Sequence of protein 1:
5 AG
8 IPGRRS

Interface contacts:
Residue N231 in protein 2 interacts with residue A5 in protein 1 (closest heavy-atom distance 2.8 Å).
Residue E19 in protein 2 contacts residue S13 in protein 1 (closest heavy-atom distance 2.5 Å).
Residue V51 in protein 2 is in contact with residue R11 in protein 1 (closest heavy-atom distance 3.5 Å).
Residue G58 in protein 2 interacts with residue R11 in protein 1 (closest heavy-atom distance 3.8 Å).
Residue G59 in protein 2 is in contact with residue R11 in protein 1 (closest heavy-atom distance 3.9 Å).
Residue E19 in protein 2 interacts with residue R11 in protein 1 (closest heavy-atom distance 4.4 Å).
Residue L179 in protein 2 is in contact with residue G6 in protein 1 (closest heavy-atom distance 3.8 Å).
Residue N180 in protein 2 interacts with residue I8 in protein 1 (closest heavy-atom distance 2.9 Å).
Residue N55 in protein 2 contacts residue R12 in protein 1 (closest heavy-atom distance 4.8 Å).
Residue K54 in protein 2 is in contact with residue I8 in protein 1 (closest heavy-atom distance 4.8 Å).
Residue S50 in protein 2 interacts with residue G10 in protein 1 (closest heavy-atom distance 4.3 Å).
Residue V51 in protein 2 contacts residue G10 in protein 1 (closest heavy-atom distance 3.5 Å).
Residue N55 in protein 2 contacts residue R11 in protein 1 (closest heavy-atom distance 2.9 Å).
Residue N231 in protein 2 is in contact with residue G6 in protein 1 (closest heavy-atom distance 2.9 Å).
Residue N55 in protein 2 interacts with residue G10 in protein 1 (closest heavy-atom distance 4.8 Å).
Residue E19 in protein 2 contacts residue R12 in protein 1 (closest heavy-atom distance 3.7 Å).
Residue L179 in protein 2 contacts residue I8 in protein 1 (closest heavy-atom distance 3.5 Å).
Residue G176 in protein 2 is in contact with residue I8 in protein 1 (closest heavy-atom distance 4.7 Å).
Residue L227 in protein 2 interacts with residue I8 in protein 1 (closest heavy-atom distance 3.9 Å).
Residue K54 in protein 2 is in contact with residue P9 in protein 1 (closest heavy-atom distance 4.3 Å).
Residue W235 in protein 2 is in contact with residue A5 in protein 1 (closest heavy-atom distance 3.5 Å).
Residue V51 in protein 2 contacts residue S13 in protein 1 (closest heavy-atom distance 3.7 Å).
Residue I224 in protein 2 is in contact with residue I8 in protein 1 (closest heavy-atom distance 3.9 Å).
Residue V51 in protein 2 contacts residue R12 in protein 1 (closest heavy-atom distance 3.7 Å).
Residue K54 in protein 2 is in contact with residue R11 in protein 1 (closest heavy-atom distance 3.9 Å).
Residue V183 in protein 2 is in contact with residue A5 in protein 1 (closest heavy-atom distance 4.6 Å).
Residue E187 in protein 2 interacts with residue A5 in protein 1 (closest heavy-atom distance 2.9 Å).
Residue Y186 in protein 2 interacts with residue A5 in protein 1 (closest heavy-atom distance 4.7 Å).
Residue V183 in protein 2 contacts residue G6 in protein 1 (closest heavy-atom distance 3.6 Å).
Residue Y24 in protein 2 is in contact with residue R11 in protein 1 (closest heavy-atom distance 4.2 Å).
Residue L234 in protein 2 contacts residue A5 in protein 1 (closest heavy-atom distance 3.2 Å).
Residue K127 in protein 2 is in contact with residue I8 in protein 1 (closest heavy-atom distance 4.0 Å).
Residue L48 in protein 2 is in contact with residue S13 in protein 1 (closest heavy-atom distance 4.2 Å).
Residue L227 in protein 2 interacts with residue P9 in protein 1 (closest heavy-atom distance 4.2 Å).
Residue K54 in protein 2 contacts residue G10 in protein 1 (closest heavy-atom distance 3.6 Å).

Sequence of protein 2:
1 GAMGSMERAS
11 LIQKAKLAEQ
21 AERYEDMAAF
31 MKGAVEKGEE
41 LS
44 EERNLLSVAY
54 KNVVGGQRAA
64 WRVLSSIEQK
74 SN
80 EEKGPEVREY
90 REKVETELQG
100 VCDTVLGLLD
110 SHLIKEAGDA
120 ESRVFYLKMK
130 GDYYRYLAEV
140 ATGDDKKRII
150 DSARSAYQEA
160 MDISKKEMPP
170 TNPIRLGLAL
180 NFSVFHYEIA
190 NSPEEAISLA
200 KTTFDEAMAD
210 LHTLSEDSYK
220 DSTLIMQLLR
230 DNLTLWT

These two protein chains interact to form a complex.